This data describes a binding interaction between two proteins.

Sequence of protein 1:
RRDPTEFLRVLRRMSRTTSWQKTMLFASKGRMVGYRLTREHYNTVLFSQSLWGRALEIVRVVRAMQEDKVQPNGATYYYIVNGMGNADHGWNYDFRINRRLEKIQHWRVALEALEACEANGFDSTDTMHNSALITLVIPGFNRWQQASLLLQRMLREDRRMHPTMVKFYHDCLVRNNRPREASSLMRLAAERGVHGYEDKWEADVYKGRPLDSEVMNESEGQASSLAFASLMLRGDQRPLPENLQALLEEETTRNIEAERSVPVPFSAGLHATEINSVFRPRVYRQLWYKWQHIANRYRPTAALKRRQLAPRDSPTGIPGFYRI

Contacts between the two chains:
Residue E269 in protein 1 interacts with residue Y58 in protein 2 (closest heavy-atom distance 2.6 Å).
Residue R244 in protein 1 is in contact with residue W50 in protein 2 (closest heavy-atom distance 3.4 Å).
Residue L241 in protein 1 interacts with residue L54 in protein 2 (closest heavy-atom distance 3.9 Å).
Residue V179 in protein 1 interacts with residue R42 in protein 2 (closest heavy-atom distance 3.8 Å).
Residue Q247 in protein 1 is in contact with residue L78 in protein 2 (closest heavy-atom distance 3.3 Å).
Residue P184 in protein 1 interacts with residue M45 in protein 2 (closest heavy-atom distance 3.7 Å).
Residue P184 in protein 1 interacts with residue L46 in protein 2 (closest heavy-atom distance 3.7 Å).
Residue Y211 in protein 1 interacts with residue L46 in protein 2 (closest heavy-atom distance 3.9 Å).
Residue R248 in protein 1 is in contact with residue K80 in protein 2 (closest heavy-atom distance 3.8 Å).
Residue H175 in protein 1 is in contact with residue P38 in protein 2 (closest heavy-atom distance 3.5 Å).
Residue L258 in protein 1 is in contact with residue K74 in protein 2 (closest heavy-atom distance 3.7 Å).
Residue R248 in protein 1 interacts with residue L78 in protein 2 (closest heavy-atom distance 2.9 Å).
Residue L258 in protein 1 interacts with residue M77 in protein 2 (closest heavy-atom distance 4.0 Å).
Residue V179 in protein 1 contacts residue P38 in protein 2 (closest heavy-atom distance 3.5 Å).
Residue R248 in protein 1 interacts with residue K99 in protein 2 (closest heavy-atom distance 3.9 Å).
Residue S188 in protein 1 contacts residue L46 in protein 2 (closest heavy-atom distance 3.7 Å).
Residue D176 in protein 1 is in contact with residue P38 in protein 2 (closest heavy-atom distance 3.8 Å).
Residue R270 in protein 1 interacts with residue R56 in protein 2 (closest heavy-atom distance 3.6 Å).
Residue E269 in protein 1 interacts with residue P61 in protein 2 (closest heavy-atom distance 3.4 Å).
Residue D246 in protein 1 interacts with residue K80 in protein 2 (closest heavy-atom distance 3.1 Å).
Residue L250 in protein 1 interacts with residue M77 in protein 2 (closest heavy-atom distance 3.8 Å).
Residue R248 in protein 1 contacts residue E81 in protein 2 (closest heavy-atom distance 3.2 Å).
Residue E259 in protein 1 contacts residue D55 in protein 2 (closest heavy-atom distance 3.9 Å).
Residue Q255 in protein 1 interacts with residue L78 in protein 2 (closest heavy-atom distance 3.4 Å).
Residue Q247 in protein 1 contacts residue K80 in protein 2 (closest heavy-atom distance 4.0 Å).
Residue N182 in protein 1 interacts with residue P57 in protein 2 (closest heavy-atom distance 3.3 Å).
Residue E259 in protein 1 interacts with residue K74 in protein 2 (closest heavy-atom distance 3.1 Å).
Residue R270 in protein 1 contacts residue P57 in protein 2 (closest heavy-atom distance 2.6 Å).
Residue L241 in protein 1 contacts residue K74 in protein 2 (closest heavy-atom distance 4.0 Å).
Residue Y211 in protein 1 interacts with residue A49 in protein 2 (closest heavy-atom distance 3.4 Å).
Residue Q247 in protein 1 contacts residue G53 in protein 2 (closest heavy-atom distance 3.9 Å).
Residue E269 in protein 1 contacts residue W70 in protein 2 (closest heavy-atom distance 2.7 Å).
Residue H175 in protein 1 contacts residue D39 in protein 2 (closest heavy-atom distance 3.4 Å).
Residue M242 in protein 1 is in contact with residue G52 in protein 2 (closest heavy-atom distance 3.3 Å).
Residue R248 in protein 1 contacts residue M77 in protein 2 (closest heavy-atom distance 3.2 Å).
Residue S240 in protein 1 contacts residue D55 in protein 2 (closest heavy-atom distance 3.3 Å).
Residue M242 in protein 1 is in contact with residue L54 in protein 2 (closest heavy-atom distance 3.4 Å).
Residue L241 in protein 1 interacts with residue G53 in protein 2 (closest heavy-atom distance 3.6 Å).
Residue R244 in protein 1 interacts with residue L51 in protein 2 (closest heavy-atom distance 3.3 Å).
Residue H175 in protein 1 is in contact with residue R42 in protein 2 (closest heavy-atom distance 3.1 Å).
Residue M242 in protein 1 is in contact with residue A49 in protein 2 (closest heavy-atom distance 3.4 Å).
Residue A187 in protein 1 interacts with residue R42 in protein 2 (closest heavy-atom distance 3.8 Å).
Residue M242 in protein 1 interacts with residue G53 in protein 2 (closest heavy-atom distance 2.5 Å).
Residue I266 in protein 1 is in contact with residue Y58 in protein 2 (closest heavy-atom distance 3.6 Å).
Residue A282 in protein 1 interacts with residue Q36 in protein 2 (closest heavy-atom distance 3.3 Å).
Residue E207 in protein 1 is in contact with residue L46 in protein 2 (closest heavy-atom distance 4.0 Å).
Residue I266 in protein 1 is in contact with residue W70 in protein 2 (closest heavy-atom distance 3.7 Å).
Residue T262 in protein 1 is in contact with residue W70 in protein 2 (closest heavy-atom distance 3.7 Å).
Residue E207 in protein 1 interacts with residue R42 in protein 2 (closest heavy-atom distance 2.8 Å).
Residue T262 in protein 1 is in contact with residue K74 in protein 2 (closest heavy-atom distance 3.5 Å).
Residue V210 in protein 1 interacts with residue L46 in protein 2 (closest heavy-atom distance 3.8 Å).
Residue I266 in protein 1 contacts residue R56 in protein 2 (closest heavy-atom distance 3.7 Å).
Residue R270 in protein 1 interacts with residue Y58 in protein 2 (closest heavy-atom distance 4.0 Å).
Residue N182 in protein 1 is in contact with residue M45 in protein 2 (closest heavy-atom distance 3.7 Å).
Residue G245 in protein 1 is in contact with residue K80 in protein 2 (closest heavy-atom distance 3.9 Å).
Residue Q247 in protein 1 is in contact with residue L51 in protein 2 (closest heavy-atom distance 3.5 Å).
Residue V179 in protein 1 interacts with residue Q41 in protein 2 (closest heavy-atom distance 3.3 Å).
Residue R248 in protein 1 contacts residue R79 in protein 2 (closest heavy-atom distance 2.4 Å).
Residue N265 in protein 1 is in contact with residue W70 in protein 2 (closest heavy-atom distance 3.4 Å).
Residue P184 in protein 1 is in contact with residue P57 in protein 2 (closest heavy-atom distance 3.7 Å).

Sequence of protein 2:
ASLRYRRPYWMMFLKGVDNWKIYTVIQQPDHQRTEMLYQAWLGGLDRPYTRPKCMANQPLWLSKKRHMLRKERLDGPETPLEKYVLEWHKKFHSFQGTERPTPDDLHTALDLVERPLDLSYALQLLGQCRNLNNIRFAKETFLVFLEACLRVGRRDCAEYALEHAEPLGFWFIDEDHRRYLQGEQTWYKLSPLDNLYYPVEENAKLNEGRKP